Residue-level contacts at the interface:
Residue D192 in protein 1 contacts residue A12 in protein 2 (closest heavy-atom distance 4.3 Å).
Residue F195 in protein 1 contacts residue A12 in protein 2 (closest heavy-atom distance 4.4 Å).
Residue Q190 in protein 1 interacts with residue A10 in protein 2 (closest heavy-atom distance 3.3 Å).

The following describes two proteins that form a bound complex.

Sequence of protein 1:
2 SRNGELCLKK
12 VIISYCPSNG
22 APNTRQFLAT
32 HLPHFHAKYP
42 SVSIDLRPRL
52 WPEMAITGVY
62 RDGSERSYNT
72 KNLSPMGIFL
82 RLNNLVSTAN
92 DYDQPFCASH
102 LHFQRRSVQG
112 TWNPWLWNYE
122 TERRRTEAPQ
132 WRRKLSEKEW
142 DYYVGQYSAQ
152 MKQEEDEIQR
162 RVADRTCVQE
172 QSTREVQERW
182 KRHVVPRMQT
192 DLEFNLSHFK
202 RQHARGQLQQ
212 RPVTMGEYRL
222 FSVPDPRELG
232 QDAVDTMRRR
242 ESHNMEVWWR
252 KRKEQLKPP

Sequence of protein 2:
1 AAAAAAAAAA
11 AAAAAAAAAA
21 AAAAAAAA